These two protein chains interact to form a complex.

Sequence of protein 2:
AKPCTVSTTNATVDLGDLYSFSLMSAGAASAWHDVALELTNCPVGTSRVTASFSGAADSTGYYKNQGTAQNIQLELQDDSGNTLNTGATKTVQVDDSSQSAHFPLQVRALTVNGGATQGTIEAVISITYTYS

Interface contacts:
Residue G119 in protein 2 is in contact with residue V9 in protein 1 (closest heavy-atom distance 2.8 Å).
Residue T117 in protein 2 contacts residue V9 in protein 1 (closest heavy-atom distance 3.4 Å).
Residue V107 in protein 2 contacts residue I5 in protein 1 (closest heavy-atom distance 3.7 Å).
Residue E122 in protein 2 contacts residue R6 in protein 1 (closest heavy-atom distance 3.6 Å).
Residue T9 in protein 2 interacts with residue R2 in protein 1 (closest heavy-atom distance 2.9 Å).
Residue A123 in protein 2 is in contact with residue R4 in protein 1 (closest heavy-atom distance 3.5 Å).
Residue I127 in protein 2 is in contact with residue S1 in protein 1 (closest heavy-atom distance 2.8 Å).
Residue A11 in protein 2 interacts with residue R2 in protein 1 (closest heavy-atom distance 2.9 Å).
Residue T12 in protein 2 interacts with residue R4 in protein 1 (closest heavy-atom distance 3.2 Å).
Residue L18 in protein 2 contacts residue V9 in protein 1 (closest heavy-atom distance 3.5 Å).
Residue V124 in protein 2 is in contact with residue I3 in protein 1 (closest heavy-atom distance 3.4 Å).
Residue I125 in protein 2 contacts residue I5 in protein 1 (closest heavy-atom distance 3.9 Å).
Residue D17 in protein 2 interacts with residue R10 in protein 1 (closest heavy-atom distance 2.9 Å).
Residue D14 in protein 2 is in contact with residue R6 in protein 1 (closest heavy-atom distance 3.6 Å).
Residue A11 in protein 2 interacts with residue I3 in protein 1 (closest heavy-atom distance 3.3 Å).
Residue E122 in protein 2 interacts with residue R4 in protein 1 (closest heavy-atom distance 2.8 Å).
Residue T9 in protein 2 is in contact with residue S1 in protein 1 (closest heavy-atom distance 3.1 Å).
Residue I121 in protein 2 is in contact with residue V9 in protein 1 (closest heavy-atom distance 3.8 Å).
Residue V6 in protein 2 contacts residue S1 in protein 1 (closest heavy-atom distance 3.5 Å).
Residue L18 in protein 2 contacts residue R10 in protein 1 (closest heavy-atom distance 2.8 Å).
Residue A123 in protein 2 interacts with residue I5 in protein 1 (closest heavy-atom distance 2.8 Å).
Residue A69 in protein 2 is in contact with residue V9 in protein 1 (closest heavy-atom distance 3.7 Å).
Residue A123 in protein 2 interacts with residue I3 in protein 1 (closest heavy-atom distance 4.0 Å).
Residue L74 in protein 2 is in contact with residue I5 in protein 1 (closest heavy-atom distance 3.7 Å).
Residue N10 in protein 2 is in contact with residue R2 in protein 1 (closest heavy-atom distance 2.8 Å).
Residue L15 in protein 2 is in contact with residue I5 in protein 1 (closest heavy-atom distance 3.8 Å).
Residue V13 in protein 2 contacts residue R6 in protein 1 (closest heavy-atom distance 2.9 Å).
Residue S20 in protein 2 is in contact with residue R10 in protein 1 (closest heavy-atom distance 2.8 Å).
Residue I127 in protein 2 is in contact with residue I3 in protein 1 (closest heavy-atom distance 3.8 Å).
Residue I125 in protein 2 interacts with residue I3 in protein 1 (closest heavy-atom distance 2.9 Å).
Residue I125 in protein 2 contacts residue R2 in protein 1 (closest heavy-atom distance 3.3 Å).
Residue V13 in protein 2 contacts residue R4 in protein 1 (closest heavy-atom distance 2.8 Å).
Residue I121 in protein 2 interacts with residue I5 in protein 1 (closest heavy-atom distance 3.9 Å).
Residue E122 in protein 2 contacts residue I5 in protein 1 (closest heavy-atom distance 3.3 Å).
Residue V124 in protein 2 contacts residue R2 in protein 1 (closest heavy-atom distance 4.1 Å).
Residue D17 in protein 2 is in contact with residue Y8 in protein 1 (closest heavy-atom distance 3.7 Å).
Residue S126 in protein 2 is in contact with residue R2 in protein 1 (closest heavy-atom distance 3.9 Å).
Residue G16 in protein 2 contacts residue Y8 in protein 1 (closest heavy-atom distance 3.0 Å).
Residue Y129 in protein 2 interacts with residue S1 in protein 1 (closest heavy-atom distance 2.6 Å).
Residue I127 in protein 2 interacts with residue R2 in protein 1 (closest heavy-atom distance 4.2 Å).
Residue I121 in protein 2 contacts residue G7 in protein 1 (closest heavy-atom distance 2.8 Å).
Residue Y19 in protein 2 interacts with residue R10 in protein 1 (closest heavy-atom distance 3.6 Å).
Residue S126 in protein 2 contacts residue S1 in protein 1 (closest heavy-atom distance 3.6 Å).
Residue G16 in protein 2 contacts residue G7 in protein 1 (closest heavy-atom distance 3.5 Å).
Residue S20 in protein 2 interacts with residue V9 in protein 1 (closest heavy-atom distance 3.6 Å).
Residue L76 in protein 2 is in contact with residue I3 in protein 1 (closest heavy-atom distance 4.2 Å).
Residue Q118 in protein 2 contacts residue V9 in protein 1 (closest heavy-atom distance 3.2 Å).
Residue T12 in protein 2 interacts with residue R6 in protein 1 (closest heavy-atom distance 4.1 Å).
Residue V13 in protein 2 is in contact with residue I5 in protein 1 (closest heavy-atom distance 3.4 Å).
Residue I72 in protein 2 is in contact with residue V9 in protein 1 (closest heavy-atom distance 3.9 Å).
Residue L15 in protein 2 is in contact with residue R6 in protein 1 (closest heavy-atom distance 2.8 Å).
Residue V35 in protein 2 contacts residue I3 in protein 1 (closest heavy-atom distance 4.2 Å).
Residue L18 in protein 2 is in contact with residue Y8 in protein 1 (closest heavy-atom distance 2.8 Å).
Residue A11 in protein 2 contacts residue R4 in protein 1 (closest heavy-atom distance 2.9 Å).
Residue T120 in protein 2 contacts residue Y8 in protein 1 (closest heavy-atom distance 3.6 Å).
Residue T120 in protein 2 contacts residue G7 in protein 1 (closest heavy-atom distance 3.7 Å).
Residue T8 in protein 2 is in contact with residue S1 in protein 1 (closest heavy-atom distance 2.7 Å).
Residue I121 in protein 2 is in contact with residue R6 in protein 1 (closest heavy-atom distance 3.3 Å).
Residue V13 in protein 2 contacts residue I3 in protein 1 (closest heavy-atom distance 4.2 Å).
Residue G119 in protein 2 interacts with residue Y8 in protein 1 (closest heavy-atom distance 3.4 Å).

Sequence of protein 1:
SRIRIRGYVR